Sequence of chain B:
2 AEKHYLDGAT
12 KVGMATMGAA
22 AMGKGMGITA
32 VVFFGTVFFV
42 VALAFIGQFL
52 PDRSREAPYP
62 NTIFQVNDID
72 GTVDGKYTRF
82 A

The following describes two proteins that form a bound complex.

Sequence of chain A:
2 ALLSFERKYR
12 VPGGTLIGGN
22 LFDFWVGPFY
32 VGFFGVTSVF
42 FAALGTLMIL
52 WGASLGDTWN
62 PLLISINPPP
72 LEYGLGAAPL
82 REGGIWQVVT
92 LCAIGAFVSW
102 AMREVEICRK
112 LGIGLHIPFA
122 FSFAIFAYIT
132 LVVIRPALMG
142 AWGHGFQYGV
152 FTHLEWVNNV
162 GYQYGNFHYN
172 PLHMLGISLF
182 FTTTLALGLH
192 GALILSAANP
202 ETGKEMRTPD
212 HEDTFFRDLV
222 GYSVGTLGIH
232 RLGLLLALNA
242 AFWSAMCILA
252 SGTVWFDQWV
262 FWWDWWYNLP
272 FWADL

Contacts between the two chains:
Residue W157 in chain A contacts residue N62 in chain B (closest heavy-atom distance 3.3 Å).
Residue T59 in chain A interacts with residue V67 in chain B (closest heavy-atom distance 3.9 Å).
Residue G144 in chain A interacts with residue Y60 in chain B (closest heavy-atom distance 3.3 Å).
Residue T153 in chain A is in contact with residue F65 in chain B (closest heavy-atom distance 3.5 Å).
Residue Q148 in chain A interacts with residue T63 in chain B (closest heavy-atom distance 3.1 Å).
Residue E156 in chain A is in contact with residue T63 in chain B (closest heavy-atom distance 3.7 Å).
Residue L139 in chain A interacts with residue G48 in chain B (closest heavy-atom distance 3.4 Å).
Residue Q148 in chain A is in contact with residue N62 in chain B (closest heavy-atom distance 2.8 Å).
Residue E83 in chain A contacts residue Y78 in chain B (closest heavy-atom distance 3.6 Å).
Residue M140 in chain A contacts residue R56 in chain B (closest heavy-atom distance 3.3 Å).
Residue Y74 in chain A interacts with residue F81 in chain B (closest heavy-atom distance 3.5 Å).
Residue L139 in chain A interacts with residue L51 in chain B (closest heavy-atom distance 3.8 Å).
Residue R82 in chain A is in contact with residue D71 in chain B (closest heavy-atom distance 3.2 Å).
Residue H145 in chain A is in contact with residue A58 in chain B (closest heavy-atom distance 3.6 Å).
Residue G146 in chain A interacts with residue N62 in chain B (closest heavy-atom distance 2.9 Å).
Residue N160 in chain A is in contact with residue P61 in chain B (closest heavy-atom distance 3.2 Å).
Residue G84 in chain A is in contact with residue Y78 in chain B (closest heavy-atom distance 3.6 Å).
Residue D58 in chain A is in contact with residue V67 in chain B (closest heavy-atom distance 3.0 Å).
Residue F147 in chain A is in contact with residue N62 in chain B (closest heavy-atom distance 3.6 Å).
Residue E83 in chain A interacts with residue R80 in chain B (closest heavy-atom distance 3.1 Å).
Residue G253 in chain A interacts with residue S55 in chain B (closest heavy-atom distance 3.2 Å).
Residue E73 in chain A is in contact with residue F81 in chain B (closest heavy-atom distance 3.5 Å).
Residue T254 in chain A contacts residue L51 in chain B (closest heavy-atom distance 3.9 Å).
Residue V161 in chain A contacts residue P61 in chain B (closest heavy-atom distance 3.6 Å).
Residue P71 in chain A is in contact with residue Y78 in chain B (closest heavy-atom distance 3.5 Å).
Residue H145 in chain A contacts residue P61 in chain B (closest heavy-atom distance 3.9 Å).
Residue E156 in chain A interacts with residue F65 in chain B (closest heavy-atom distance 3.1 Å).
Residue N68 in chain A is in contact with residue Y78 in chain B (closest heavy-atom distance 3.2 Å).
Residue N68 in chain A contacts residue I64 in chain B (closest heavy-atom distance 3.2 Å).
Residue Y74 in chain A contacts residue R80 in chain B (closest heavy-atom distance 2.8 Å).
Residue T254 in chain A contacts residue S55 in chain B (closest heavy-atom distance 2.9 Å).
Residue I65 in chain A contacts residue N68 in chain B (closest heavy-atom distance 3.8 Å).
Residue L76 in chain A interacts with residue A45 in chain B (closest heavy-atom distance 3.5 Å).
Residue L72 in chain A contacts residue A58 in chain B (closest heavy-atom distance 3.9 Å).
Residue P70 in chain A contacts residue Y60 in chain B (closest heavy-atom distance 3.4 Å).
Residue F257 in chain A interacts with residue S55 in chain B (closest heavy-atom distance 3.4 Å).
Residue F257 in chain A contacts residue R54 in chain B (closest heavy-atom distance 3.4 Å).
Residue G144 in chain A interacts with residue P61 in chain B (closest heavy-atom distance 3.2 Å).
Residue R82 in chain A is in contact with residue I70 in chain B (closest heavy-atom distance 3.2 Å).
Residue N160 in chain A contacts residue T63 in chain B (closest heavy-atom distance 3.4 Å).
Residue D58 in chain A is in contact with residue Q66 in chain B (closest heavy-atom distance 3.8 Å).
Residue P69 in chain A interacts with residue Y78 in chain B (closest heavy-atom distance 2.7 Å).
Residue A138 in chain A is in contact with residue A45 in chain B (closest heavy-atom distance 3.6 Å).
Residue M140 in chain A contacts residue A58 in chain B (closest heavy-atom distance 3.7 Å).
Residue Q164 in chain A interacts with residue P59 in chain B (closest heavy-atom distance 3.5 Å).
Residue L72 in chain A interacts with residue Y60 in chain B (closest heavy-atom distance 3.6 Å).
Residue G141 in chain A contacts residue R56 in chain B (closest heavy-atom distance 3.6 Å).
Residue D258 in chain A is in contact with residue R54 in chain B (closest heavy-atom distance 3.4 Å).
Residue G144 in chain A interacts with residue N62 in chain B (closest heavy-atom distance 3.4 Å).
Residue L139 in chain A is in contact with residue R56 in chain B (closest heavy-atom distance 2.6 Å).
Residue L139 in chain A interacts with residue L44 in chain B (closest heavy-atom distance 3.3 Å).
Residue S66 in chain A is in contact with residue N68 in chain B (closest heavy-atom distance 3.0 Å).
Residue L64 in chain A contacts residue N68 in chain B (closest heavy-atom distance 2.7 Å).
Residue P69 in chain A interacts with residue N62 in chain B (closest heavy-atom distance 3.6 Å).
Residue G57 in chain A interacts with residue V67 in chain B (closest heavy-atom distance 3.9 Å).
Residue W157 in chain A contacts residue P61 in chain B (closest heavy-atom distance 3.6 Å).
Residue P69 in chain A contacts residue Y60 in chain B (closest heavy-atom distance 2.9 Å).
Residue P71 in chain A interacts with residue F81 in chain B (closest heavy-atom distance 3.7 Å).
Residue L56 in chain A contacts residue I70 in chain B (closest heavy-atom distance 3.3 Å).
Residue G57 in chain A is in contact with residue I70 in chain B (closest heavy-atom distance 3.7 Å).